Sequence of chain A:
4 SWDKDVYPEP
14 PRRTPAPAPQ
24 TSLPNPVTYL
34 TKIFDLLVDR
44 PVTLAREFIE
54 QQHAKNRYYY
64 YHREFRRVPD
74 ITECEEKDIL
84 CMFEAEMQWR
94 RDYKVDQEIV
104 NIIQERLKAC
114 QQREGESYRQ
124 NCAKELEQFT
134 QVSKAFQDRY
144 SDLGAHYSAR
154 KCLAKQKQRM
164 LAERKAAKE

Residue-level contacts at the interface:
Residue Q140 in chain A contacts residue T124 in chain B (closest heavy-atom distance 4.5 Å).
Residue T133 in chain A interacts with residue F125 in chain B (closest heavy-atom distance 4.0 Å).
Residue Q140 in chain A is in contact with residue I127 in chain B (closest heavy-atom distance 3.5 Å).
Residue Q140 in chain A interacts with residue N126 in chain B (closest heavy-atom distance 3.0 Å).
Residue S136 in chain A is in contact with residue I127 in chain B (closest heavy-atom distance 3.2 Å).
Residue G147 in chain A contacts residue Y129 in chain B (closest heavy-atom distance 4.1 Å).
Residue F139 in chain A is in contact with residue I127 in chain B (closest heavy-atom distance 4.2 Å).
Residue Q140 in chain A is in contact with residue Q123 in chain B (closest heavy-atom distance 3.7 Å).
Residue D145 in chain A contacts residue Y129 in chain B (closest heavy-atom distance 3.1 Å).
Residue S136 in chain A interacts with residue F125 in chain B (closest heavy-atom distance 4.0 Å).
Residue L146 in chain A contacts residue Y129 in chain B (closest heavy-atom distance 4.9 Å).
Residue Q107 in chain A is in contact with residue I127 in chain B (closest heavy-atom distance 4.8 Å).
Residue F132 in chain A interacts with residue F125 in chain B (closest heavy-atom distance 3.4 Å).
Residue Q140 in chain A contacts residue F125 in chain B (closest heavy-atom distance 3.9 Å).
Residue S144 in chain A interacts with residue Y129 in chain B (closest heavy-atom distance 4.2 Å).
Residue V103 in chain A contacts residue I127 in chain B (closest heavy-atom distance 4.0 Å).

These two protein chains interact to form a complex.

Sequence of chain B:
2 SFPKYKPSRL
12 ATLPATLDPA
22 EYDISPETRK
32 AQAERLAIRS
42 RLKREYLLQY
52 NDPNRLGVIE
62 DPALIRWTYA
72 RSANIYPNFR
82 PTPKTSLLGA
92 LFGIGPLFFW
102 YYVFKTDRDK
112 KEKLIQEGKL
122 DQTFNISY